Sequence of chain B:
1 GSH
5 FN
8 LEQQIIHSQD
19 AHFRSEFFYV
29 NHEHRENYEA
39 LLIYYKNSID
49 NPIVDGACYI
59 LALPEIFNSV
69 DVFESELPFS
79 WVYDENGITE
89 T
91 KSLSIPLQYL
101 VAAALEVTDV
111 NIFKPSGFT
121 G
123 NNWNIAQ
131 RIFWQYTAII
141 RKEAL

Sequence of chain A:
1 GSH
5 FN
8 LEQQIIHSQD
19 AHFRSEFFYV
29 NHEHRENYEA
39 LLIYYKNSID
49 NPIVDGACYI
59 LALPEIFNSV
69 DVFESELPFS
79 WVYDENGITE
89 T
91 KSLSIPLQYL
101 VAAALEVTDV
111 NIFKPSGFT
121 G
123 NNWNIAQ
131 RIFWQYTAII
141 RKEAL

This data describes a binding interaction between two proteins.

Interface contacts:
Residue D109 in chain A contacts residue P115 in chain B (closest heavy-atom distance 3.7 Å).
Residue I127 in chain A is in contact with residue I12 in chain B (closest heavy-atom distance 3.8 Å).
Residue R131 in chain A interacts with residue E9 in chain B (closest heavy-atom distance 2.7 Å).
Residue I127 in chain A interacts with residue L145 in chain B (closest heavy-atom distance 3.0 Å).
Residue A144 in chain A interacts with residue I127 in chain B (closest heavy-atom distance 3.4 Å).
Residue L145 in chain A contacts residue I127 in chain B (closest heavy-atom distance 3.0 Å).
Residue F118 in chain A interacts with residue E106 in chain B (closest heavy-atom distance 4.3 Å).
Residue G121 in chain A is in contact with residue R141 in chain B (closest heavy-atom distance 3.9 Å).
Residue A138 in chain A interacts with residue F5 in chain B (closest heavy-atom distance 4.0 Å).
Residue W125 in chain A interacts with residue R141 in chain B (closest heavy-atom distance 2.9 Å).
Residue F118 in chain A contacts residue A103 in chain B (closest heavy-atom distance 3.4 Å).
Residue R141 in chain A interacts with residue N123 in chain B (closest heavy-atom distance 3.5 Å).
Residue R141 in chain A is in contact with residue N124 in chain B (closest heavy-atom distance 3.6 Å).
Residue A103 in chain A is in contact with residue F118 in chain B (closest heavy-atom distance 3.6 Å).
Residue W134 in chain A contacts residue T137 in chain B (closest heavy-atom distance 2.8 Å).
Residue E24 in chain A contacts residue G1 in chain B (closest heavy-atom distance 4.6 Å).
Residue W134 in chain A is in contact with residue L8 in chain B (closest heavy-atom distance 3.5 Å).
Residue R131 in chain A interacts with residue F5 in chain B (closest heavy-atom distance 3.8 Å).
Residue V107 in chain A is in contact with residue T119 in chain B (closest heavy-atom distance 3.7 Å).
Residue T119 in chain A contacts residue V107 in chain B (closest heavy-atom distance 3.9 Å).
Residue N126 in chain A contacts residue L145 in chain B (closest heavy-atom distance 3.2 Å).
Residue F118 in chain A is in contact with residue F118 in chain B (closest heavy-atom distance 3.6 Å).
Residue I127 in chain A contacts residue E9 in chain B (closest heavy-atom distance 3.4 Å).
Residue N123 in chain A is in contact with residue V107 in chain B (closest heavy-atom distance 2.9 Å).
Residue T137 in chain A is in contact with residue W134 in chain B (closest heavy-atom distance 2.8 Å).
Residue T119 in chain A is in contact with residue D109 in chain B (closest heavy-atom distance 4.1 Å).
Residue W134 in chain A interacts with residue E9 in chain B (closest heavy-atom distance 4.1 Å).
Residue W125 in chain A interacts with residue A144 in chain B (closest heavy-atom distance 3.4 Å).
Residue D109 in chain A interacts with residue T119 in chain B (closest heavy-atom distance 4.0 Å).
Residue N123 in chain A is in contact with residue R141 in chain B (closest heavy-atom distance 3.4 Å).
Residue F118 in chain A contacts residue F133 in chain B (closest heavy-atom distance 3.7 Å).
Residue F118 in chain A is in contact with residue V107 in chain B (closest heavy-atom distance 4.1 Å).
Residue V107 in chain A contacts residue F118 in chain B (closest heavy-atom distance 4.1 Å).
Residue I51 in chain A interacts with residue N123 in chain B (closest heavy-atom distance 4.2 Å).
Residue E106 in chain A is in contact with residue F118 in chain B (closest heavy-atom distance 4.3 Å).
Residue I127 in chain A is in contact with residue A144 in chain B (closest heavy-atom distance 3.6 Å).
Residue F133 in chain A interacts with residue F118 in chain B (closest heavy-atom distance 3.7 Å).
Residue R141 in chain A is in contact with residue W125 in chain B (closest heavy-atom distance 2.9 Å).
Residue I127 in chain A is in contact with residue I13 in chain B (closest heavy-atom distance 3.7 Å).
Residue R141 in chain A is in contact with residue G121 in chain B (closest heavy-atom distance 3.8 Å).
Residue N124 in chain A interacts with residue R141 in chain B (closest heavy-atom distance 3.5 Å).
Residue E106 in chain A contacts residue T119 in chain B (closest heavy-atom distance 2.6 Å).
Residue E24 in chain A contacts residue S2 in chain B (closest heavy-atom distance 4.0 Å).
Residue W134 in chain A is in contact with residue W134 in chain B (closest heavy-atom distance 3.5 Å).
Residue T119 in chain A contacts residue E106 in chain B (closest heavy-atom distance 2.6 Å).
Residue A138 in chain A contacts residue W134 in chain B (closest heavy-atom distance 3.8 Å).
Residue W134 in chain A contacts residue I12 in chain B (closest heavy-atom distance 3.9 Å).
Residue R131 in chain A contacts residue S2 in chain B (closest heavy-atom distance 4.5 Å).
Residue F133 in chain A is in contact with residue F133 in chain B (closest heavy-atom distance 4.0 Å).
Residue A144 in chain A interacts with residue W125 in chain B (closest heavy-atom distance 3.5 Å).
Residue L145 in chain A interacts with residue N126 in chain B (closest heavy-atom distance 3.3 Å).
Residue W134 in chain A interacts with residue F5 in chain B (closest heavy-atom distance 3.6 Å).
Residue N126 in chain A is in contact with residue A144 in chain B (closest heavy-atom distance 3.8 Å).
Residue V107 in chain A is in contact with residue N123 in chain B (closest heavy-atom distance 3.0 Å).
Residue N123 in chain A contacts residue I51 in chain B (closest heavy-atom distance 4.0 Å).
Residue A144 in chain A interacts with residue N126 in chain B (closest heavy-atom distance 3.7 Å).
Residue W134 in chain A is in contact with residue A138 in chain B (closest heavy-atom distance 4.0 Å).
Residue P115 in chain A contacts residue D109 in chain B (closest heavy-atom distance 3.6 Å).
Residue R131 in chain A interacts with residue N6 in chain B (closest heavy-atom distance 3.2 Å).
Residue Q135 in chain A is in contact with residue F5 in chain B (closest heavy-atom distance 4.0 Å).